Sequence of protein 1:
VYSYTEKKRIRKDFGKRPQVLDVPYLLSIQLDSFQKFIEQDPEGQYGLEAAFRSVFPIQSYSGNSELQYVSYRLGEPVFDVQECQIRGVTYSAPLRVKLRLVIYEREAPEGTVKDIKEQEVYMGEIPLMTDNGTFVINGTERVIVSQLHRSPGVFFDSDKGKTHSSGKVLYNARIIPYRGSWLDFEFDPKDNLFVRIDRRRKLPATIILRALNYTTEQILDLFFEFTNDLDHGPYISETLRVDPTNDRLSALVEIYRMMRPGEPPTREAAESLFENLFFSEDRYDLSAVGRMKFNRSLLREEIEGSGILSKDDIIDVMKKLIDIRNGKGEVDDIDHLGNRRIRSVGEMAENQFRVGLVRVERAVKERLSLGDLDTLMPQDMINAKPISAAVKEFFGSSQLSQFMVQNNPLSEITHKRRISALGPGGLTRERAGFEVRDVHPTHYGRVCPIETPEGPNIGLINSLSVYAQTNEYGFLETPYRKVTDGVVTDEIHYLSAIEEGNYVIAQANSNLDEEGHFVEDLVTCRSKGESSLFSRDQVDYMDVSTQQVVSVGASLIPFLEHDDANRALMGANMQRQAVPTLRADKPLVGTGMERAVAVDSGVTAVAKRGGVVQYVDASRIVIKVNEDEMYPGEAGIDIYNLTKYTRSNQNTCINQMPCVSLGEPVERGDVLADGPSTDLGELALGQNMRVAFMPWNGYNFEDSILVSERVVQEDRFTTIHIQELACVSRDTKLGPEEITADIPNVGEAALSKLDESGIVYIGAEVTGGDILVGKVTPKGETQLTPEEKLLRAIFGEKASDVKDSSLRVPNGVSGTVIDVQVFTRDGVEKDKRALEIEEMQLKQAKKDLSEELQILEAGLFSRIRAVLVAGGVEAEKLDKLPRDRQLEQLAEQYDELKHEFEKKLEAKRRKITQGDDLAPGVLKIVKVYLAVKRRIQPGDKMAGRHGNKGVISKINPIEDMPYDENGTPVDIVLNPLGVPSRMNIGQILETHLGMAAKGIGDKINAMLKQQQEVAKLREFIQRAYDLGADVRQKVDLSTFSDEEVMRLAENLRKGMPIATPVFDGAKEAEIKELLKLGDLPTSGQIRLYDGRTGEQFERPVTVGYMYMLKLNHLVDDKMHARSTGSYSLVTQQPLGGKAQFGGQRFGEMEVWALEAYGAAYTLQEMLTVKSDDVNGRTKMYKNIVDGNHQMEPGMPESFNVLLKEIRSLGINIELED

Sequence of protein 2:
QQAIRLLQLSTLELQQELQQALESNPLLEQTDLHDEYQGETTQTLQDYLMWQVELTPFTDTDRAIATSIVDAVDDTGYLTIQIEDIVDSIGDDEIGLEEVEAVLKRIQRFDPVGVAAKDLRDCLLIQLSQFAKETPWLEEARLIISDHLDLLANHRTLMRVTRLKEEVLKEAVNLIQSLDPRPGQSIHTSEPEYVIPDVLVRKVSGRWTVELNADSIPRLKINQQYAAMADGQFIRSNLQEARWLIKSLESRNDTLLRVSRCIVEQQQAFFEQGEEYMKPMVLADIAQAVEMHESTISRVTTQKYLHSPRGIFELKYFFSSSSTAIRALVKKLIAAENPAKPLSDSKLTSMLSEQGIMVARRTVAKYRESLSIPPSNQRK

Interface contacts:
Residue I905 in protein 1 is in contact with residue L199 in protein 2 (closest heavy-atom distance 3.7 Å).
Residue T843 in protein 1 contacts residue E270 in protein 2 (closest heavy-atom distance 4.1 Å).
Residue K914 in protein 1 is in contact with residue I264 in protein 2 (closest heavy-atom distance 3.5 Å).
Residue F906 in protein 1 contacts residue Q254 in protein 2 (closest heavy-atom distance 3.5 Å).
Residue I905 in protein 1 contacts residue L195 in protein 2 (closest heavy-atom distance 4.4 Å).
Residue K1306 in protein 1 contacts residue L130 in protein 2 (closest heavy-atom distance 4.4 Å).
Residue K914 in protein 1 is in contact with residue S263 in protein 2 (closest heavy-atom distance 3.0 Å).
Residue L1253 in protein 1 is in contact with residue E115 in protein 2 (closest heavy-atom distance 3.4 Å).
Residue Q1256 in protein 1 interacts with residue T117 in protein 2 (closest heavy-atom distance 4.2 Å).
Residue K844 in protein 1 interacts with residue V272 in protein 2 (closest heavy-atom distance 3.7 Å).
Residue F906 in protein 1 is in contact with residue P258 in protein 2 (closest heavy-atom distance 3.9 Å).
Residue P1044 in protein 1 is in contact with residue R279 in protein 2 (closest heavy-atom distance 4.2 Å).
Residue L902 in protein 1 contacts residue R259 in protein 2 (closest heavy-atom distance 3.4 Å).
Residue E899 in protein 1 is in contact with residue R259 in protein 2 (closest heavy-atom distance 2.8 Å).
Residue I905 in protein 1 is in contact with residue Q254 in protein 2 (closest heavy-atom distance 2.9 Å).
Residue L901 in protein 1 contacts residue L195 in protein 2 (closest heavy-atom distance 4.3 Å).
Residue K1303 in protein 1 contacts residue E129 in protein 2 (closest heavy-atom distance 3.2 Å).
Residue D915 in protein 1 contacts residue I264 in protein 2 (closest heavy-atom distance 3.2 Å).
Residue E898 in protein 1 contacts residue L195 in protein 2 (closest heavy-atom distance 4.3 Å).
Residue E848 in protein 1 interacts with residue P269 in protein 2 (closest heavy-atom distance 4.2 Å).
Residue F906 in protein 1 contacts residue L199 in protein 2 (closest heavy-atom distance 4.2 Å).
Residue K914 in protein 1 is in contact with residue Q262 in protein 2 (closest heavy-atom distance 3.2 Å).
Residue K890 in protein 1 contacts residue P269 in protein 2 (closest heavy-atom distance 4.5 Å).
Residue L1047 in protein 1 contacts residue P393 in protein 2 (closest heavy-atom distance 4.3 Å).
Residue K1306 in protein 1 interacts with residue E129 in protein 2 (closest heavy-atom distance 3.8 Å).
Residue I905 in protein 1 interacts with residue A228 in protein 2 (closest heavy-atom distance 4.1 Å).
Residue Y1251 in protein 1 interacts with residue T117 in protein 2 (closest heavy-atom distance 2.3 Å).
Residue D937 in protein 1 is in contact with residue P393 in protein 2 (closest heavy-atom distance 4.2 Å).
Residue G938 in protein 1 is in contact with residue R394 in protein 2 (closest heavy-atom distance 3.7 Å).
Residue K914 in protein 1 contacts residue H265 in protein 2 (closest heavy-atom distance 3.6 Å).
Residue A904 in protein 1 is in contact with residue N229 in protein 2 (closest heavy-atom distance 4.5 Å).
Residue E848 in protein 1 is in contact with residue E268 in protein 2 (closest heavy-atom distance 3.8 Å).
Residue S1252 in protein 1 is in contact with residue E115 in protein 2 (closest heavy-atom distance 3.2 Å).
Residue A904 in protein 1 is in contact with residue A228 in protein 2 (closest heavy-atom distance 4.1 Å).
Residue D937 in protein 1 is in contact with residue K280 in protein 2 (closest heavy-atom distance 3.9 Å).
Residue V1254 in protein 1 is in contact with residue E115 in protein 2 (closest heavy-atom distance 3.1 Å).
Residue K890 in protein 1 interacts with residue I264 in protein 2 (closest heavy-atom distance 4.4 Å).
Residue N856 in protein 1 is in contact with residue D257 in protein 2 (closest heavy-atom distance 3.9 Å).
Residue L902 in protein 1 interacts with residue P258 in protein 2 (closest heavy-atom distance 3.9 Å).
Residue F906 in protein 1 is in contact with residue L256 in protein 2 (closest heavy-atom distance 2.8 Å).
Residue S1250 in protein 1 is in contact with residue T116 in protein 2 (closest heavy-atom distance 4.2 Å).
Residue D912 in protein 1 interacts with residue R259 in protein 2 (closest heavy-atom distance 4.2 Å).
Residue I905 in protein 1 contacts residue D225 in protein 2 (closest heavy-atom distance 3.8 Å).
Residue L1253 in protein 1 interacts with residue T117 in protein 2 (closest heavy-atom distance 4.4 Å).
Residue L1253 in protein 1 is in contact with residue T116 in protein 2 (closest heavy-atom distance 4.2 Å).
Residue G1045 in protein 1 is in contact with residue H391 in protein 2 (closest heavy-atom distance 4.0 Å).
Residue Y1251 in protein 1 contacts residue T116 in protein 2 (closest heavy-atom distance 3.8 Å).
Residue Y1305 in protein 1 contacts residue W126 in protein 2 (closest heavy-atom distance 3.3 Å).
Residue T888 in protein 1 contacts residue I264 in protein 2 (closest heavy-atom distance 4.1 Å).
Residue D1310 in protein 1 interacts with residue L130 in protein 2 (closest heavy-atom distance 4.3 Å).
Residue L1259 in protein 1 contacts residue T116 in protein 2 (closest heavy-atom distance 3.4 Å).
Residue D842 in protein 1 is in contact with residue I396 in protein 2 (closest heavy-atom distance 4.0 Å).
Residue K844 in protein 1 contacts residue E270 in protein 2 (closest heavy-atom distance 3.1 Å).
Residue T843 in protein 1 is in contact with residue P269 in protein 2 (closest heavy-atom distance 3.5 Å).
Residue F906 in protein 1 contacts residue I253 in protein 2 (closest heavy-atom distance 3.7 Å).
Residue V1309 in protein 1 contacts residue L130 in protein 2 (closest heavy-atom distance 4.5 Å).
Residue S911 in protein 1 is in contact with residue R259 in protein 2 (closest heavy-atom distance 2.8 Å).
Residue S916 in protein 1 is in contact with residue I264 in protein 2 (closest heavy-atom distance 3.4 Å).
Residue S1250 in protein 1 interacts with residue T117 in protein 2 (closest heavy-atom distance 4.2 Å).
Residue S1252 in protein 1 is in contact with residue T117 in protein 2 (closest heavy-atom distance 3.7 Å).

These two protein chains interact to form a complex.